Sequence of protein 2:
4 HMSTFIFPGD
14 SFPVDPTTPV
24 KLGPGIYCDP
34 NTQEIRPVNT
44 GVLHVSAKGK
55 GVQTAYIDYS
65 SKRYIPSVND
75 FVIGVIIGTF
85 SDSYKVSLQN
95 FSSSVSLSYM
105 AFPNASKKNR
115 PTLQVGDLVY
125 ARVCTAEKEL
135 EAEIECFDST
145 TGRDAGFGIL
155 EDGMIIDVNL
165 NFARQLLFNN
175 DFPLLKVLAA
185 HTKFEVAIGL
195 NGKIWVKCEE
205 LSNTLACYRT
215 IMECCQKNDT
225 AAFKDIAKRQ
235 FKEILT

Sequence of protein 1:
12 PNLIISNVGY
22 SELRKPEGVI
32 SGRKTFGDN

These two protein chains interact to form a complex.

Contacts between the two chains:
Residue L154 in protein 2 contacts residue R34 in protein 1 (closest heavy-atom distance 3.4 Å).
Residue E189 in protein 2 is in contact with residue R34 in protein 1 (closest heavy-atom distance 3.3 Å).
Residue I153 in protein 2 contacts residue R34 in protein 1 (closest heavy-atom distance 4.0 Å).
Residue V190 in protein 2 interacts with residue R34 in protein 1 (closest heavy-atom distance 3.4 Å).
Residue L171 in protein 2 is in contact with residue G33 in protein 1 (closest heavy-atom distance 3.6 Å).
Residue V23 in protein 2 contacts residue I16 in protein 1 (closest heavy-atom distance 3.6 Å).
Residue Y60 in protein 2 contacts residue Y21 in protein 1 (closest heavy-atom distance 3.8 Å).
Residue A183 in protein 2 contacts residue N40 in protein 1 (closest heavy-atom distance 3.1 Å).
Residue V72 in protein 2 interacts with residue E23 in protein 1 (closest heavy-atom distance 3.2 Å).
Residue L25 in protein 2 is in contact with residue V19 in protein 1 (closest heavy-atom distance 3.3 Å).
Residue P22 in protein 2 contacts residue L14 in protein 1 (closest heavy-atom distance 3.6 Å).
Residue R168 in protein 2 contacts residue Y21 in protein 1 (closest heavy-atom distance 3.4 Å).
Residue K187 in protein 2 contacts residue D39 in protein 1 (closest heavy-atom distance 3.6 Å).
Residue I29 in protein 2 contacts residue N18 in protein 1 (closest heavy-atom distance 3.0 Å).
Residue V190 in protein 2 contacts residue K35 in protein 1 (closest heavy-atom distance 3.3 Å).
Residue G26 in protein 2 interacts with residue N18 in protein 1 (closest heavy-atom distance 3.7 Å).
Residue S71 in protein 2 is in contact with residue G20 in protein 1 (closest heavy-atom distance 3.4 Å).
Residue V190 in protein 2 interacts with residue G33 in protein 1 (closest heavy-atom distance 4.1 Å).
Residue L171 in protein 2 contacts residue S32 in protein 1 (closest heavy-atom distance 4.0 Å).
Residue P19 in protein 2 interacts with residue L14 in protein 1 (closest heavy-atom distance 3.3 Å).
Residue F188 in protein 2 interacts with residue T36 in protein 1 (closest heavy-atom distance 3.9 Å).
Residue P19 in protein 2 is in contact with residue N13 in protein 1 (closest heavy-atom distance 3.0 Å).
Residue W199 in protein 2 contacts residue R34 in protein 1 (closest heavy-atom distance 4.1 Å).
Residue A191 in protein 2 interacts with residue G33 in protein 1 (closest heavy-atom distance 3.8 Å).
Residue V23 in protein 2 is in contact with residue L14 in protein 1 (closest heavy-atom distance 3.1 Å).
Residue E189 in protein 2 is in contact with residue K35 in protein 1 (closest heavy-atom distance 3.9 Å).
Residue K24 in protein 2 contacts residue I16 in protein 1 (closest heavy-atom distance 3.8 Å).
Residue T21 in protein 2 contacts residue L14 in protein 1 (closest heavy-atom distance 3.8 Å).
Residue L179 in protein 2 contacts residue F37 in protein 1 (closest heavy-atom distance 3.5 Å).
Residue D74 in protein 2 contacts residue S22 in protein 1 (closest heavy-atom distance 2.9 Å).
Residue L25 in protein 2 is in contact with residue S17 in protein 1 (closest heavy-atom distance 3.7 Å).
Residue D62 in protein 2 is in contact with residue Y21 in protein 1 (closest heavy-atom distance 3.7 Å).
Residue L194 in protein 2 interacts with residue S22 in protein 1 (closest heavy-atom distance 3.7 Å).
Residue Y124 in protein 2 is in contact with residue G33 in protein 1 (closest heavy-atom distance 3.2 Å).
Residue F172 in protein 2 interacts with residue I31 in protein 1 (closest heavy-atom distance 3.5 Å).
Residue P27 in protein 2 is in contact with residue Y21 in protein 1 (closest heavy-atom distance 3.5 Å).
Residue Y63 in protein 2 contacts residue Y21 in protein 1 (closest heavy-atom distance 3.9 Å).
Residue T58 in protein 2 is in contact with residue L24 in protein 1 (closest heavy-atom distance 3.2 Å).
Residue F188 in protein 2 contacts residue F37 in protein 1 (closest heavy-atom distance 2.8 Å).
Residue F172 in protein 2 interacts with residue R25 in protein 1 (closest heavy-atom distance 3.5 Å).
Residue N73 in protein 2 contacts residue E23 in protein 1 (closest heavy-atom distance 3.9 Å).
Residue F75 in protein 2 interacts with residue I31 in protein 1 (closest heavy-atom distance 4.0 Å).
Residue Y60 in protein 2 contacts residue R25 in protein 1 (closest heavy-atom distance 3.8 Å).
Residue P27 in protein 2 is in contact with residue G20 in protein 1 (closest heavy-atom distance 4.0 Å).
Residue T20 in protein 2 contacts residue L14 in protein 1 (closest heavy-atom distance 3.5 Å).
Residue Y60 in protein 2 is in contact with residue L24 in protein 1 (closest heavy-atom distance 3.6 Å).
Residue E189 in protein 2 is in contact with residue T36 in protein 1 (closest heavy-atom distance 3.4 Å).
Residue L25 in protein 2 is in contact with residue N18 in protein 1 (closest heavy-atom distance 3.4 Å).
Residue G150 in protein 2 contacts residue R34 in protein 1 (closest heavy-atom distance 3.2 Å).
Residue N73 in protein 2 is in contact with residue S22 in protein 1 (closest heavy-atom distance 2.9 Å).
Residue I61 in protein 2 contacts residue Y21 in protein 1 (closest heavy-atom distance 2.9 Å).
Residue L171 in protein 2 contacts residue I31 in protein 1 (closest heavy-atom distance 3.7 Å).
Residue K187 in protein 2 contacts residue F37 in protein 1 (closest heavy-atom distance 3.6 Å).
Residue A183 in protein 2 is in contact with residue F37 in protein 1 (closest heavy-atom distance 4.0 Å).
Residue I192 in protein 2 is in contact with residue G33 in protein 1 (closest heavy-atom distance 3.0 Å).
Residue F172 in protein 2 contacts residue S22 in protein 1 (closest heavy-atom distance 3.5 Å).
Residue P27 in protein 2 contacts residue V19 in protein 1 (closest heavy-atom distance 3.2 Å).
Residue G26 in protein 2 is in contact with residue V19 in protein 1 (closest heavy-atom distance 3.2 Å).
Residue P27 in protein 2 contacts residue L24 in protein 1 (closest heavy-atom distance 3.7 Å).
Residue C31 in protein 2 contacts residue I15 in protein 1 (closest heavy-atom distance 3.7 Å).